Sequence of the first protein:
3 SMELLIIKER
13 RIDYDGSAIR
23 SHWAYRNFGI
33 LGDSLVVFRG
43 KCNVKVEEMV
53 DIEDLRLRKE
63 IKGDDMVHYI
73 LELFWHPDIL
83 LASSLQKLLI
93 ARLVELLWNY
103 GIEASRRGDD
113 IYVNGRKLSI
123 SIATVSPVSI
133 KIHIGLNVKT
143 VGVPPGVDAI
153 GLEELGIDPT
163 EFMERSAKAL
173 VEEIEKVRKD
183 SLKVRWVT

The following describes two proteins that form a bound complex.

Sequence of the second protein:
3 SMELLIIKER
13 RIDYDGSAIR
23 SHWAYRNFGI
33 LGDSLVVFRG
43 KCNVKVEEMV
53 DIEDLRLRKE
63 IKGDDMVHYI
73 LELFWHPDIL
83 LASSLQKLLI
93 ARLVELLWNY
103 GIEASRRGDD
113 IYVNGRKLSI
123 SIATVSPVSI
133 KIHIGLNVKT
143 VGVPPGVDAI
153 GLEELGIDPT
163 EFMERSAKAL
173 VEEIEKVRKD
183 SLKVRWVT

Contacts between the two chains:
Residue V189 in the second protein interacts with residue V127 in the first protein (closest heavy-atom distance 3.0 Å).
Residue D53 in the second protein is in contact with residue K185 in the first protein (closest heavy-atom distance 3.1 Å).
Residue V186 in the second protein contacts residue A125 in the first protein (closest heavy-atom distance 3.5 Å).
Residue A125 in the second protein interacts with residue V186 in the first protein (closest heavy-atom distance 3.5 Å).
Residue S86 in the second protein interacts with residue V179 in the first protein (closest heavy-atom distance 3.4 Å).
Residue V52 in the second protein contacts residue V186 in the first protein (closest heavy-atom distance 3.6 Å).
Residue L82 in the second protein interacts with residue S183 in the first protein (closest heavy-atom distance 3.4 Å).
Residue V186 in the second protein interacts with residue V52 in the first protein (closest heavy-atom distance 3.6 Å).
Residue D111 in the second protein is in contact with residue K178 in the first protein (closest heavy-atom distance 3.3 Å).
Residue V189 in the second protein interacts with residue P129 in the first protein (closest heavy-atom distance 3.5 Å).
Residue S85 in the second protein interacts with residue D182 in the first protein (closest heavy-atom distance 3.5 Å).
Residue I81 in the second protein interacts with residue S183 in the first protein (closest heavy-atom distance 3.1 Å).
Residue R108 in the second protein interacts with residue E175 in the first protein (closest heavy-atom distance 3.0 Å).
Residue V189 in the second protein is in contact with residue T126 in the first protein (closest heavy-atom distance 3.5 Å).
Residue K185 in the second protein interacts with residue D53 in the first protein (closest heavy-atom distance 3.1 Å).
Residue V127 in the second protein interacts with residue V189 in the first protein (closest heavy-atom distance 3.0 Å).
Residue T126 in the second protein interacts with residue V189 in the first protein (closest heavy-atom distance 3.6 Å).
Residue M51 in the second protein interacts with residue R187 in the first protein (closest heavy-atom distance 2.8 Å).
Residue R187 in the second protein is in contact with residue M51 in the first protein (closest heavy-atom distance 2.8 Å).
Residue I21 in the second protein is in contact with residue V189 in the first protein (closest heavy-atom distance 3.5 Å).
Residue K178 in the second protein is in contact with residue G110 in the first protein (closest heavy-atom distance 3.4 Å).
Residue S86 in the second protein interacts with residue L87 in the first protein (closest heavy-atom distance 3.5 Å).
Residue I54 in the second protein contacts residue K185 in the first protein (closest heavy-atom distance 3.0 Å).
Residue E50 in the second protein contacts residue R187 in the first protein (closest heavy-atom distance 3.5 Å).
Residue W188 in the second protein is in contact with residue V127 in the first protein (closest heavy-atom distance 3.3 Å).
Residue R187 in the second protein is in contact with residue T126 in the first protein (closest heavy-atom distance 2.6 Å).
Residue R22 in the second protein is in contact with residue T190 in the first protein (closest heavy-atom distance 3.3 Å).
Residue L83 in the second protein is in contact with residue S86 in the first protein (closest heavy-atom distance 3.5 Å).
Residue W100 in the second protein is in contact with residue E105 in the first protein (closest heavy-atom distance 2.9 Å).
Residue H78 in the second protein contacts residue H78 in the first protein (closest heavy-atom distance 3.1 Å).
Residue T190 in the second protein is in contact with residue S23 in the first protein (closest heavy-atom distance 2.3 Å).
Residue E175 in the second protein contacts residue R108 in the first protein (closest heavy-atom distance 2.7 Å).
Residue E97 in the second protein contacts residue S107 in the first protein (closest heavy-atom distance 3.3 Å).
Residue D182 in the second protein interacts with residue K89 in the first protein (closest heavy-atom distance 2.7 Å).
Residue I124 in the second protein contacts residue V186 in the first protein (closest heavy-atom distance 3.4 Å).
Residue T126 in the second protein is in contact with residue R187 in the first protein (closest heavy-atom distance 2.8 Å).
Residue D182 in the second protein is in contact with residue S85 in the first protein (closest heavy-atom distance 3.6 Å).
Residue G110 in the second protein is in contact with residue K178 in the first protein (closest heavy-atom distance 3.6 Å).
Residue K185 in the second protein interacts with residue I54 in the first protein (closest heavy-atom distance 2.9 Å).
Residue S85 in the second protein contacts residue V179 in the first protein (closest heavy-atom distance 2.8 Å).
Residue S183 in the second protein interacts with residue I81 in the first protein (closest heavy-atom distance 3.0 Å).
Residue T190 in the second protein is in contact with residue R22 in the first protein (closest heavy-atom distance 3.0 Å).
Residue R108 in the second protein is in contact with residue E97 in the first protein (closest heavy-atom distance 2.8 Å).
Residue S23 in the second protein is in contact with residue T190 in the first protein (closest heavy-atom distance 2.5 Å).
Residue K89 in the second protein contacts residue D182 in the first protein (closest heavy-atom distance 2.9 Å).
Residue V179 in the second protein is in contact with residue S85 in the first protein (closest heavy-atom distance 2.8 Å).
Residue V189 in the second protein is in contact with residue S128 in the first protein (closest heavy-atom distance 3.1 Å).
Residue I54 in the second protein interacts with residue R187 in the first protein (closest heavy-atom distance 3.6 Å).
Residue V186 in the second protein contacts residue I124 in the first protein (closest heavy-atom distance 3.3 Å).
Residue E49 in the second protein contacts residue R187 in the first protein (closest heavy-atom distance 3.4 Å).
Residue D182 in the second protein interacts with residue D111 in the first protein (closest heavy-atom distance 3.5 Å).
Residue R187 in the second protein is in contact with residue V52 in the first protein (closest heavy-atom distance 3.1 Å).
Residue T126 in the second protein contacts residue W188 in the first protein (closest heavy-atom distance 3.5 Å).
Residue S128 in the second protein is in contact with residue V189 in the first protein (closest heavy-atom distance 3.1 Å).
Residue K178 in the second protein interacts with residue D111 in the first protein (closest heavy-atom distance 3.6 Å).
Residue V52 in the second protein is in contact with residue R187 in the first protein (closest heavy-atom distance 3.1 Å).
Residue V127 in the second protein is in contact with residue W188 in the first protein (closest heavy-atom distance 3.5 Å).
Residue W77 in the second protein contacts residue L82 in the first protein (closest heavy-atom distance 3.4 Å).
Residue E97 in the second protein contacts residue R108 in the first protein (closest heavy-atom distance 3.0 Å).
Residue K89 in the second protein interacts with residue L90 in the first protein (closest heavy-atom distance 3.5 Å).